Sequence of the second protein:
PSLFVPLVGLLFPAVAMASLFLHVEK

The following describes two proteins that form a bound complex.

Sequence of the first protein:
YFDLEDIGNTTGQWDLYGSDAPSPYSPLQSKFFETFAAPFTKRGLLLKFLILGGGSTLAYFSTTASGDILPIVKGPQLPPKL

Residue-level contacts at the interface:
Residue S62 in the first protein contacts residue L3 in the second protein (closest heavy-atom distance 3.6 Å).
Residue T57 in the first protein interacts with residue L7 in the second protein (closest heavy-atom distance 3.4 Å).
Residue L58 in the first protein interacts with residue F4 in the second protein (closest heavy-atom distance 3.3 Å).
Residue I51 in the first protein is in contact with residue L11 in the second protein (closest heavy-atom distance 3.9 Å).
Residue F61 in the first protein is in contact with residue L7 in the second protein (closest heavy-atom distance 3.3 Å).
Residue G54 in the first protein contacts residue L11 in the second protein (closest heavy-atom distance 4.5 Å).
Residue I51 in the first protein interacts with residue A14 in the second protein (closest heavy-atom distance 5.0 Å).
Residue S62 in the first protein contacts residue F4 in the second protein (closest heavy-atom distance 4.3 Å).
Residue F61 in the first protein is in contact with residue L3 in the second protein (closest heavy-atom distance 3.3 Å).
Residue L58 in the first protein contacts residue L7 in the second protein (closest heavy-atom distance 4.4 Å).
Residue I51 in the first protein contacts residue V15 in the second protein (closest heavy-atom distance 4.0 Å).
Residue L47 in the first protein contacts residue L22 in the second protein (closest heavy-atom distance 4.7 Å).